Sequence of the first protein:
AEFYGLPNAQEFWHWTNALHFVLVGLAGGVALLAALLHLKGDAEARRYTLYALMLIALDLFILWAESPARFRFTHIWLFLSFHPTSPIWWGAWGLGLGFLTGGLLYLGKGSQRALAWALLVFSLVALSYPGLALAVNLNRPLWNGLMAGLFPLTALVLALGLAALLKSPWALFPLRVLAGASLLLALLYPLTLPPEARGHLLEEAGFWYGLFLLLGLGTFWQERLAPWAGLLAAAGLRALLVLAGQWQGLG

Contacts between the two chains:
Residue Q249 in the first protein is in contact with residue R166 in the second protein (closest heavy-atom distance 2.7 Å).
Residue A2 in the first protein contacts residue R41 in the second protein (closest heavy-atom distance 3.7 Å).
Residue A70 in the first protein contacts residue I91 in the second protein (closest heavy-atom distance 3.6 Å).
Residue P8 in the first protein interacts with residue W37 in the second protein (closest heavy-atom distance 3.5 Å).
Residue W78 in the first protein contacts residue T72 in the second protein (closest heavy-atom distance 3.7 Å).
Residue L7 in the first protein is in contact with residue W37 in the second protein (closest heavy-atom distance 3.7 Å).
Residue R141 in the first protein is in contact with residue A98 in the second protein (closest heavy-atom distance 3.0 Å).
Residue P69 in the first protein interacts with residue L107 in the second protein (closest heavy-atom distance 3.6 Å).
Residue R73 in the first protein interacts with residue G111 in the second protein (closest heavy-atom distance 3.0 Å).
Residue H84 in the first protein is in contact with residue T72 in the second protein (closest heavy-atom distance 3.5 Å).
Residue F4 in the first protein interacts with residue I38 in the second protein (closest heavy-atom distance 3.2 Å).
Residue H84 in the first protein interacts with residue P71 in the second protein (closest heavy-atom distance 2.9 Å).
Residue W90 in the first protein contacts residue P71 in the second protein (closest heavy-atom distance 3.2 Å).
Residue S87 in the first protein is in contact with residue P71 in the second protein (closest heavy-atom distance 3.4 Å).
Residue N140 in the first protein contacts residue A99 in the second protein (closest heavy-atom distance 3.6 Å).
Residue Q249 in the first protein contacts residue P101 in the second protein (closest heavy-atom distance 3.4 Å).
Residue F13 in the first protein contacts residue I97 in the second protein (closest heavy-atom distance 3.5 Å).
Residue N9 in the first protein contacts residue D103 in the second protein (closest heavy-atom distance 3.2 Å).
Residue L79 in the first protein contacts residue P71 in the second protein (closest heavy-atom distance 3.5 Å).
Residue N140 in the first protein is in contact with residue P101 in the second protein (closest heavy-atom distance 3.6 Å).
Residue E3 in the first protein is in contact with residue R39 in the second protein (closest heavy-atom distance 3.6 Å).
Residue Q249 in the first protein is in contact with residue D103 in the second protein (closest heavy-atom distance 3.1 Å).
Residue T75 in the first protein is in contact with residue C90 in the second protein (closest heavy-atom distance 2.8 Å).
Residue A70 in the first protein interacts with residue G111 in the second protein (closest heavy-atom distance 3.6 Å).
Residue G252 in the first protein contacts residue E189 in the second protein (closest heavy-atom distance 3.2 Å).
Residue A10 in the first protein is in contact with residue D103 in the second protein (closest heavy-atom distance 3.4 Å).
Residue L7 in the first protein interacts with residue F34 in the second protein (closest heavy-atom distance 3.5 Å).
Residue S87 in the first protein is in contact with residue P68 in the second protein (closest heavy-atom distance 3.6 Å).
Residue R73 in the first protein interacts with residue P87 in the second protein (closest heavy-atom distance 2.9 Å).
Residue W14 in the first protein contacts residue C93 in the second protein (closest heavy-atom distance 2.6 Å).
Residue T86 in the first protein is in contact with residue P68 in the second protein (closest heavy-atom distance 2.8 Å).
Residue V137 in the first protein interacts with residue V69 in the second protein (closest heavy-atom distance 3.7 Å).
Residue G6 in the first protein is in contact with residue F34 in the second protein (closest heavy-atom distance 3.7 Å).
Residue Y5 in the first protein is in contact with residue W37 in the second protein (closest heavy-atom distance 3.6 Å).
Residue G252 in the first protein interacts with residue S190 in the second protein (closest heavy-atom distance 2.7 Å).
Residue N140 in the first protein contacts residue R166 in the second protein (closest heavy-atom distance 3.5 Å).
Residue S82 in the first protein is in contact with residue T72 in the second protein (closest heavy-atom distance 3.3 Å).
Residue L139 in the first protein contacts residue Q169 in the second protein (closest heavy-atom distance 3.5 Å).
Residue N138 in the first protein is in contact with residue A98 in the second protein (closest heavy-atom distance 3.4 Å).
Residue N9 in the first protein is in contact with residue R105 in the second protein (closest heavy-atom distance 3.4 Å).
Residue R141 in the first protein interacts with residue I97 in the second protein (closest heavy-atom distance 3.1 Å).
Residue H84 in the first protein is in contact with residue G73 in the second protein (closest heavy-atom distance 3.6 Å).
Residue T75 in the first protein is in contact with residue K88 in the second protein (closest heavy-atom distance 2.6 Å).
Residue S87 in the first protein contacts residue V69 in the second protein (closest heavy-atom distance 3.0 Å).
Residue N9 in the first protein interacts with residue F34 in the second protein (closest heavy-atom distance 2.9 Å).
Residue E3 in the first protein interacts with residue E40 in the second protein (closest heavy-atom distance 2.9 Å).
Residue S87 in the first protein contacts residue C70 in the second protein (closest heavy-atom distance 3.6 Å).
Residue Q249 in the first protein interacts with residue C100 in the second protein (closest heavy-atom distance 3.2 Å).
Residue S68 in the first protein interacts with residue I91 in the second protein (closest heavy-atom distance 3.0 Å).
Residue A2 in the first protein contacts residue E40 in the second protein (closest heavy-atom distance 3.5 Å).
Residue R73 in the first protein interacts with residue Y112 in the second protein (closest heavy-atom distance 3.6 Å).
Residue N140 in the first protein interacts with residue A98 in the second protein (closest heavy-atom distance 3.0 Å).
Residue R73 in the first protein contacts residue C90 in the second protein (closest heavy-atom distance 2.9 Å).
Residue T75 in the first protein is in contact with residue I91 in the second protein (closest heavy-atom distance 3.5 Å).
Residue N138 in the first protein interacts with residue A99 in the second protein (closest heavy-atom distance 3.1 Å).
Residue W78 in the first protein is in contact with residue K89 in the second protein (closest heavy-atom distance 3.6 Å).
Residue Y5 in the first protein is in contact with residue I38 in the second protein (closest heavy-atom distance 3.1 Å).
Residue Y5 in the first protein interacts with residue G15 in the second protein (closest heavy-atom distance 3.2 Å).
Residue N140 in the first protein interacts with residue Q169 in the second protein (closest heavy-atom distance 3.7 Å).
Residue N140 in the first protein is in contact with residue C100 in the second protein (closest heavy-atom distance 3.0 Å).

Sequence of the second protein:
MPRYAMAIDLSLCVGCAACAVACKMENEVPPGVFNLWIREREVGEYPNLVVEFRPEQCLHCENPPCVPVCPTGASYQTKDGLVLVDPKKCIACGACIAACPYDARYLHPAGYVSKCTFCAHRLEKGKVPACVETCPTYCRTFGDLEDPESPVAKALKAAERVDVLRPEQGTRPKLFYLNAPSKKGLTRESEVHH

These two protein chains interact to form a complex.